This data describes a binding interaction between two proteins.

Contacts between the two chains:
Residue G42 in protein 1 contacts residue Y87 in protein 2 (closest heavy-atom distance 4.1 Å).
Residue T139 in protein 1 contacts residue S114 in protein 2 (closest heavy-atom distance 4.2 Å).
Residue L45 in protein 1 is in contact with residue F98 in protein 2 (closest heavy-atom distance 4.1 Å).
Residue G44 in protein 1 contacts residue Y87 in protein 2 (closest heavy-atom distance 3.7 Å).
Residue T169 in protein 1 is in contact with residue E165 in protein 2 (closest heavy-atom distance 4.3 Å).
Residue E137 in protein 1 is in contact with residue V115 in protein 2 (closest heavy-atom distance 3.5 Å).
Residue W110 in protein 1 interacts with residue P44 in protein 2 (closest heavy-atom distance 3.1 Å).
Residue Q39 in protein 1 is in contact with residue P44 in protein 2 (closest heavy-atom distance 3.2 Å).
Residue E137 in protein 1 contacts residue F116 in protein 2 (closest heavy-atom distance 3.3 Å).
Residue S181 in protein 1 is in contact with residue L175 in protein 2 (closest heavy-atom distance 4.1 Å).
Residue R133 in protein 1 is in contact with residue K207 in protein 2 (closest heavy-atom distance 3.0 Å).
Residue Y53 in protein 1 interacts with residue L96 in protein 2 (closest heavy-atom distance 3.6 Å).
Residue P171 in protein 1 is in contact with residue E165 in protein 2 (closest heavy-atom distance 3.2 Å).
Residue L174 in protein 1 is in contact with residue V163 in protein 2 (closest heavy-atom distance 3.6 Å).
Residue F126 in protein 1 contacts residue E123 in protein 2 (closest heavy-atom distance 3.3 Å).
Residue V186 in protein 1 contacts residue K169 in protein 2 (closest heavy-atom distance 3.5 Å).
Residue T139 in protein 1 is in contact with residue V115 in protein 2 (closest heavy-atom distance 3.4 Å).
Residue A40 in protein 1 is in contact with residue Y87 in protein 2 (closest heavy-atom distance 3.5 Å).
Residue V50 in protein 1 contacts residue F98 in protein 2 (closest heavy-atom distance 3.6 Å).
Residue A43 in protein 1 is in contact with residue Y87 in protein 2 (closest heavy-atom distance 2.2 Å).
Residue S103 in protein 1 is in contact with residue Y49 in protein 2 (closest heavy-atom distance 4.1 Å).
Residue Q39 in protein 1 contacts residue Q38 in protein 2 (closest heavy-atom distance 2.6 Å).
Residue E107 in protein 1 interacts with residue L46 in protein 2 (closest heavy-atom distance 3.4 Å).
Residue V173 in protein 1 interacts with residue T164 in protein 2 (closest heavy-atom distance 4.4 Å).
Residue G44 in protein 1 interacts with residue F98 in protein 2 (closest heavy-atom distance 3.7 Å).
Residue W110 in protein 1 contacts residue K45 in protein 2 (closest heavy-atom distance 3.7 Å).
Residue A172 in protein 1 is in contact with residue G41 in protein 2 (closest heavy-atom distance 3.7 Å).
Residue V186 in protein 1 interacts with residue D170 in protein 2 (closest heavy-atom distance 3.9 Å).
Residue T139 in protein 1 contacts residue N137 in protein 2 (closest heavy-atom distance 3.0 Å).
Residue V173 in protein 1 is in contact with residue S162 in protein 2 (closest heavy-atom distance 3.9 Å).
Residue L174 in protein 1 is in contact with residue E161 in protein 2 (closest heavy-atom distance 4.3 Å).
Residue Y60 in protein 1 interacts with residue T97 in protein 2 (closest heavy-atom distance 2.9 Å).
Residue L174 in protein 1 interacts with residue S162 in protein 2 (closest heavy-atom distance 4.0 Å).
Residue S181 in protein 1 contacts residue S162 in protein 2 (closest heavy-atom distance 4.2 Å).
Residue Y95 in protein 1 contacts residue A43 in protein 2 (closest heavy-atom distance 3.3 Å).
Residue Y60 in protein 1 contacts residue L96 in protein 2 (closest heavy-atom distance 2.3 Å).
Residue P171 in protein 1 is in contact with residue T164 in protein 2 (closest heavy-atom distance 4.0 Å).
Residue T187 in protein 1 contacts residue D170 in protein 2 (closest heavy-atom distance 3.9 Å).
Residue E137 in protein 1 interacts with residue I117 in protein 2 (closest heavy-atom distance 3.5 Å).
Residue Y95 in protein 1 interacts with residue P44 in protein 2 (closest heavy-atom distance 3.7 Å).
Residue E107 in protein 1 contacts residue Y49 in protein 2 (closest heavy-atom distance 4.0 Å).
Residue A141 in protein 1 interacts with residue L135 in protein 2 (closest heavy-atom distance 4.0 Å).
Residue A108 in protein 1 is in contact with residue K45 in protein 2 (closest heavy-atom distance 3.6 Å).
Residue D54 in protein 1 is in contact with residue D93 in protein 2 (closest heavy-atom distance 2.7 Å).
Residue A43 in protein 1 interacts with residue G100 in protein 2 (closest heavy-atom distance 3.7 Å).
Residue V185 in protein 1 interacts with residue D170 in protein 2 (closest heavy-atom distance 2.9 Å).
Residue S183 in protein 1 interacts with residue S174 in protein 2 (closest heavy-atom distance 2.8 Å).
Residue F126 in protein 1 contacts residue D122 in protein 2 (closest heavy-atom distance 3.2 Å).
Residue S181 in protein 1 contacts residue S176 in protein 2 (closest heavy-atom distance 4.0 Å).
Residue Y53 in protein 1 is in contact with residue L89 in protein 2 (closest heavy-atom distance 3.2 Å).
Residue W110 in protein 1 interacts with residue Y36 in protein 2 (closest heavy-atom distance 3.5 Å).
Residue L179 in protein 1 interacts with residue S176 in protein 2 (closest heavy-atom distance 4.0 Å).
Residue F126 in protein 1 is in contact with residue S121 in protein 2 (closest heavy-atom distance 4.0 Å).
Residue L128 in protein 1 contacts residue S121 in protein 2 (closest heavy-atom distance 3.9 Å).
Residue S181 in protein 1 interacts with residue S174 in protein 2 (closest heavy-atom distance 2.7 Å).
Residue S176 in protein 1 contacts residue Q160 in protein 2 (closest heavy-atom distance 3.6 Å).
Residue L182 in protein 1 interacts with residue S174 in protein 2 (closest heavy-atom distance 4.0 Å).
Residue V185 in protein 1 interacts with residue T172 in protein 2 (closest heavy-atom distance 4.3 Å).
Residue T187 in protein 1 is in contact with residue K169 in protein 2 (closest heavy-atom distance 3.5 Å).
Residue G42 in protein 1 interacts with residue G100 in protein 2 (closest heavy-atom distance 3.5 Å).

Sequence of protein 1:
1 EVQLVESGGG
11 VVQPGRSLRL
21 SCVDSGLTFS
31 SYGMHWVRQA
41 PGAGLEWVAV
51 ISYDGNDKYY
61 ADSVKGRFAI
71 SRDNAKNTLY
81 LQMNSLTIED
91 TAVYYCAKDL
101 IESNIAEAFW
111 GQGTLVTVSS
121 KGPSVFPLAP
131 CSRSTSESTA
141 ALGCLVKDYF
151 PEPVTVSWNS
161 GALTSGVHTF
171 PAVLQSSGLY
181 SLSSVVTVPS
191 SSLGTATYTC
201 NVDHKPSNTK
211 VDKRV

Sequence of protein 2:
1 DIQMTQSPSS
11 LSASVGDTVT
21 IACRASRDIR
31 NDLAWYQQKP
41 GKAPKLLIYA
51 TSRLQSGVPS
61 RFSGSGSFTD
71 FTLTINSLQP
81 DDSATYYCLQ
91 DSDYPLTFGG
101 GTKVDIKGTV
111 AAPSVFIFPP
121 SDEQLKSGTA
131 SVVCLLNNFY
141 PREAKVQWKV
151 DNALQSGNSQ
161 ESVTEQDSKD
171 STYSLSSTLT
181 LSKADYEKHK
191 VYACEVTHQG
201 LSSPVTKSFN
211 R